Residue-level contacts at the interface:
Residue H526 in protein 1 contacts residue Y27 in protein 2 (closest heavy-atom distance 3.2 Å).
Residue S523 in protein 1 is in contact with residue L23 in protein 2 (closest heavy-atom distance 4.5 Å).
Residue Y541 in protein 1 interacts with residue S37 in protein 2 (closest heavy-atom distance 3.8 Å).
Residue L357 in protein 1 is in contact with residue V15 in protein 2 (closest heavy-atom distance 4.0 Å).
Residue Y541 in protein 1 is in contact with residue N34 in protein 2 (closest heavy-atom distance 4.7 Å).
Residue F1020 in protein 1 is in contact with residue L29 in protein 2 (closest heavy-atom distance 4.0 Å).
Residue F1020 in protein 1 interacts with residue F33 in protein 2 (closest heavy-atom distance 3.8 Å).
Residue L353 in protein 1 contacts residue V15 in protein 2 (closest heavy-atom distance 4.0 Å).
Residue I1019 in protein 1 is in contact with residue I26 in protein 2 (closest heavy-atom distance 4.0 Å).
Residue I534 in protein 1 is in contact with residue F33 in protein 2 (closest heavy-atom distance 3.9 Å).
Residue S530 in protein 1 is in contact with residue N34 in protein 2 (closest heavy-atom distance 3.5 Å).
Residue L350 in protein 1 contacts residue A11 in protein 2 (closest heavy-atom distance 3.8 Å).
Residue L976 in protein 1 interacts with residue L23 in protein 2 (closest heavy-atom distance 4.2 Å).
Residue S530 in protein 1 is in contact with residue E31 in protein 2 (closest heavy-atom distance 4.7 Å).
Residue L984 in protein 1 interacts with residue M14 in protein 2 (closest heavy-atom distance 3.8 Å).
Residue L976 in protein 1 contacts residue I26 in protein 2 (closest heavy-atom distance 4.2 Å).
Residue L353 in protein 1 interacts with residue V12 in protein 2 (closest heavy-atom distance 4.4 Å).
Residue S530 in protein 1 contacts residue F33 in protein 2 (closest heavy-atom distance 4.0 Å).
Residue S537 in protein 1 interacts with residue S37 in protein 2 (closest heavy-atom distance 3.4 Å).
Residue L980 in protein 1 is in contact with residue M19 in protein 2 (closest heavy-atom distance 3.4 Å).
Residue L357 in protein 1 is in contact with residue M19 in protein 2 (closest heavy-atom distance 4.1 Å).
Residue I349 in protein 1 contacts residue L8 in protein 2 (closest heavy-atom distance 4.1 Å).
Residue E346 in protein 1 is in contact with residue S7 in protein 2 (closest heavy-atom distance 2.5 Å).
Residue K342 in protein 1 interacts with residue S7 in protein 2 (closest heavy-atom distance 4.7 Å).
Residue L544 in protein 1 interacts with residue F33 in protein 2 (closest heavy-atom distance 4.2 Å).
Residue S530 in protein 1 is in contact with residue G30 in protein 2 (closest heavy-atom distance 2.9 Å).
Residue V1016 in protein 1 contacts residue L29 in protein 2 (closest heavy-atom distance 3.0 Å).
Residue L544 in protein 1 is in contact with residue F36 in protein 2 (closest heavy-atom distance 3.9 Å).
Residue L350 in protein 1 contacts residue V15 in protein 2 (closest heavy-atom distance 4.6 Å).
Residue V354 in protein 1 contacts residue V15 in protein 2 (closest heavy-atom distance 4.3 Å).
Residue L984 in protein 1 contacts residue V18 in protein 2 (closest heavy-atom distance 3.6 Å).
Residue L980 in protein 1 is in contact with residue V18 in protein 2 (closest heavy-atom distance 3.2 Å).
Residue L972 in protein 1 contacts residue I26 in protein 2 (closest heavy-atom distance 4.3 Å).
Residue L984 in protein 1 is in contact with residue V15 in protein 2 (closest heavy-atom distance 3.8 Å).
Residue L980 in protein 1 contacts residue V15 in protein 2 (closest heavy-atom distance 4.4 Å).
Residue D529 in protein 1 contacts residue N34 in protein 2 (closest heavy-atom distance 4.5 Å).
Residue H338 in protein 1 is in contact with residue E3 in protein 2 (closest heavy-atom distance 3.6 Å).
Residue V1016 in protein 1 contacts residue I26 in protein 2 (closest heavy-atom distance 4.0 Å).
Residue Y541 in protein 1 is in contact with residue F36 in protein 2 (closest heavy-atom distance 3.5 Å).
Residue L353 in protein 1 contacts residue A11 in protein 2 (closest heavy-atom distance 3.6 Å).
Residue Y541 in protein 1 is in contact with residue F33 in protein 2 (closest heavy-atom distance 2.6 Å).
Residue F358 in protein 1 interacts with residue M19 in protein 2 (closest heavy-atom distance 3.1 Å).
Residue M987 in protein 1 contacts residue M14 in protein 2 (closest heavy-atom distance 3.4 Å).
Residue F1020 in protein 1 interacts with residue G30 in protein 2 (closest heavy-atom distance 4.0 Å).
Residue F516 in protein 1 is in contact with residue M19 in protein 2 (closest heavy-atom distance 4.1 Å).
Residue L984 in protein 1 interacts with residue A11 in protein 2 (closest heavy-atom distance 4.7 Å).
Residue R540 in protein 1 interacts with residue F36 in protein 2 (closest heavy-atom distance 2.7 Å).
Residue I983 in protein 1 interacts with residue V18 in protein 2 (closest heavy-atom distance 4.7 Å).
Residue F1020 in protein 1 is in contact with residue I26 in protein 2 (closest heavy-atom distance 3.8 Å).
Residue H526 in protein 1 is in contact with residue N34 in protein 2 (closest heavy-atom distance 3.7 Å).
Residue H526 in protein 1 interacts with residue G30 in protein 2 (closest heavy-atom distance 4.0 Å).
Residue K342 in protein 1 contacts residue E3 in protein 2 (closest heavy-atom distance 2.9 Å).
Residue L1017 in protein 1 contacts residue L29 in protein 2 (closest heavy-atom distance 4.4 Å).
Residue L353 in protein 1 interacts with residue L8 in protein 2 (closest heavy-atom distance 4.7 Å).
Residue V1016 in protein 1 interacts with residue L25 in protein 2 (closest heavy-atom distance 4.5 Å).
Residue F520 in protein 1 interacts with residue L23 in protein 2 (closest heavy-atom distance 4.2 Å).
Residue L976 in protein 1 interacts with residue I22 in protein 2 (closest heavy-atom distance 3.8 Å).
Residue R540 in protein 1 contacts residue S37 in protein 2 (closest heavy-atom distance 3.0 Å).
Residue M519 in protein 1 interacts with residue L23 in protein 2 (closest heavy-atom distance 4.1 Å).
Residue H526 in protein 1 interacts with residue E31 in protein 2 (closest heavy-atom distance 3.3 Å).

Sequence of protein 1:
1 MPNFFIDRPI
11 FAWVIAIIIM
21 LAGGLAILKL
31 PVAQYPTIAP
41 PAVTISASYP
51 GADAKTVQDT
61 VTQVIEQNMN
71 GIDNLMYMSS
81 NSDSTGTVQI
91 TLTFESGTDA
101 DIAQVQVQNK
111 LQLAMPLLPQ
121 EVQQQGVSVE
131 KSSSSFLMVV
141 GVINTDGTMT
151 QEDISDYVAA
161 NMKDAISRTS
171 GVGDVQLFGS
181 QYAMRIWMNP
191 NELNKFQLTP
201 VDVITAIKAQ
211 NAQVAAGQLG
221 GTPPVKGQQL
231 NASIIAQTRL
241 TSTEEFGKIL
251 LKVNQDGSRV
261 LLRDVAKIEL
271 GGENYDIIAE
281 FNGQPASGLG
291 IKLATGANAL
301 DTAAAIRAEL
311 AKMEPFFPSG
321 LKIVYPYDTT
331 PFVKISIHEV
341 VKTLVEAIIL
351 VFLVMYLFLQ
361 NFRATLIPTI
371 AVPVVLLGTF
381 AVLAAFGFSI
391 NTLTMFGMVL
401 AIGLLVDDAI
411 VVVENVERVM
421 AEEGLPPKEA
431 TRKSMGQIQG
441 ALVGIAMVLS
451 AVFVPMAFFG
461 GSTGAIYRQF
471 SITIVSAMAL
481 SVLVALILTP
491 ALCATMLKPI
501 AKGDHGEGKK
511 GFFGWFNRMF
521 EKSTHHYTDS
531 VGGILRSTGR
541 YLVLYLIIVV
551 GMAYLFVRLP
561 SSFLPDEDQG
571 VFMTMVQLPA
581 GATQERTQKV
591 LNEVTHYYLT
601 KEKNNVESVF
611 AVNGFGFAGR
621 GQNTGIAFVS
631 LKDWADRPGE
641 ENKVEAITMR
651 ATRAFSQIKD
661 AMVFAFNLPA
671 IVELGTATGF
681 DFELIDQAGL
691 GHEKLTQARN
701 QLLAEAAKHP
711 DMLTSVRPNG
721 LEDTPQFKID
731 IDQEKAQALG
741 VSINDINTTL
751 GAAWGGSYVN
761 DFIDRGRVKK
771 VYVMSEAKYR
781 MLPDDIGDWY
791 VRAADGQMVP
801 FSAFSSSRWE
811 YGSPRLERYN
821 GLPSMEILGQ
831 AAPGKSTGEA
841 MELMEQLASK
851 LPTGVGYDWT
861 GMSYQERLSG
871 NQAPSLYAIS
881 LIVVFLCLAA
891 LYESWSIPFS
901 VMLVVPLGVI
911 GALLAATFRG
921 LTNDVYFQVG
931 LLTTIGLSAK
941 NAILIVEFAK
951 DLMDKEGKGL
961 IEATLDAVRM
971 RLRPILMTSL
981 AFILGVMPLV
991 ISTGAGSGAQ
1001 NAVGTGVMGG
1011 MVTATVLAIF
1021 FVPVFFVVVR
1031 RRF

Sequence of protein 2:
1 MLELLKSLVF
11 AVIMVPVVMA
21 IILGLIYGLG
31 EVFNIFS

These two protein chains interact to form a complex.